The following describes two proteins that form a bound complex.

Sequence of chain B:
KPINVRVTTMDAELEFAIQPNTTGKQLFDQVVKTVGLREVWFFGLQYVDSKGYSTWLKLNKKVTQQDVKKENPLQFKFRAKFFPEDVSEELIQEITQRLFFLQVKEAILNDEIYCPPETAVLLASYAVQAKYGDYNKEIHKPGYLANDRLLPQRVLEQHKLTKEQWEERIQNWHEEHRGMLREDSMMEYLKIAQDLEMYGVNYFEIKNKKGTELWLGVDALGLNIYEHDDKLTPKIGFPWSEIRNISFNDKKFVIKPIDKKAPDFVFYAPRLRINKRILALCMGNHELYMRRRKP

Sequence of chain A:
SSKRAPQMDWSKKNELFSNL

Contacts between the two chains:
Residue E201 in chain B contacts residue K11 in chain A (closest heavy-atom distance 3.6 Å).
Residue G241 in chain B contacts residue K21 in chain A (closest heavy-atom distance 2.9 Å).
Residue F269 in chain B contacts residue K21 in chain A (closest heavy-atom distance 4.6 Å).
Residue V270 in chain B interacts with residue F25 in chain A (closest heavy-atom distance 3.4 Å).
Residue V270 in chain B contacts residue N22 in chain A (closest heavy-atom distance 4.5 Å).
Residue F242 in chain B interacts with residue K21 in chain A (closest heavy-atom distance 3.5 Å).
Residue I229 in chain B is in contact with residue L28 in chain A (closest heavy-atom distance 3.8 Å).
Residue I259 in chain B interacts with residue W18 in chain A (closest heavy-atom distance 3.4 Å).
Residue D268 in chain B interacts with residue N22 in chain A (closest heavy-atom distance 3.3 Å).
Residue I229 in chain B interacts with residue F25 in chain A (closest heavy-atom distance 4.0 Å).
Residue K239 in chain B contacts residue M16 in chain A (closest heavy-atom distance 4.2 Å).
Residue P267 in chain B contacts residue N22 in chain A (closest heavy-atom distance 3.5 Å).
Residue G241 in chain B contacts residue P14 in chain A (closest heavy-atom distance 4.9 Å).
Residue L236 in chain B is in contact with residue K11 in chain A (closest heavy-atom distance 4.7 Å).
Residue F269 in chain B contacts residue N22 in chain A (closest heavy-atom distance 3.1 Å).
Residue N212 in chain B contacts residue N27 in chain A (closest heavy-atom distance 4.2 Å).
Residue D268 in chain B contacts residue W18 in chain A (closest heavy-atom distance 4.7 Å).
Residue P238 in chain B is in contact with residue R12 in chain A (closest heavy-atom distance 4.3 Å).
Residue K214 in chain B interacts with residue S26 in chain A (closest heavy-atom distance 3.1 Å).
Residue I247 in chain B contacts residue W18 in chain A (closest heavy-atom distance 4.3 Å).
Residue I210 in chain B contacts residue F25 in chain A (closest heavy-atom distance 4.8 Å).
Residue P261 in chain B is in contact with residue W18 in chain A (closest heavy-atom distance 3.6 Å).
Residue F269 in chain B interacts with residue W18 in chain A (closest heavy-atom distance 3.7 Å).
Residue E231 in chain B contacts residue L28 in chain A (closest heavy-atom distance 3.5 Å).
Residue F269 in chain B contacts residue F25 in chain A (closest heavy-atom distance 3.4 Å).
Residue P238 in chain B is in contact with residue A13 in chain A (closest heavy-atom distance 3.8 Å).
Residue N228 in chain B interacts with residue A13 in chain A (closest heavy-atom distance 3.9 Å).
Residue K214 in chain B contacts residue L28 in chain A (closest heavy-atom distance 3.7 Å).
Residue E246 in chain B contacts residue W18 in chain A (closest heavy-atom distance 3.2 Å).
Residue T216 in chain B interacts with residue L28 in chain A (closest heavy-atom distance 3.9 Å).
Residue K214 in chain B is in contact with residue N27 in chain A (closest heavy-atom distance 3.5 Å).
Residue A266 in chain B is in contact with residue W18 in chain A (closest heavy-atom distance 4.0 Å).
Residue F242 in chain B contacts residue W18 in chain A (closest heavy-atom distance 3.7 Å).
Residue G241 in chain B contacts residue A13 in chain A (closest heavy-atom distance 3.3 Å).
Residue K211 in chain B interacts with residue F25 in chain A (closest heavy-atom distance 3.7 Å).
Residue I240 in chain B is in contact with residue K21 in chain A (closest heavy-atom distance 3.8 Å).
Residue N212 in chain B is in contact with residue S26 in chain A (closest heavy-atom distance 3.8 Å).
Residue I240 in chain B interacts with residue A13 in chain A (closest heavy-atom distance 3.6 Å).
Residue K239 in chain B contacts residue L24 in chain A (closest heavy-atom distance 4.5 Å).
Residue P238 in chain B contacts residue K11 in chain A (closest heavy-atom distance 3.6 Å).
Residue K239 in chain B interacts with residue P14 in chain A (closest heavy-atom distance 3.4 Å).
Residue I240 in chain B contacts residue L24 in chain A (closest heavy-atom distance 3.9 Å).
Residue L218 in chain B contacts residue F25 in chain A (closest heavy-atom distance 4.4 Å).
Residue K239 in chain B contacts residue L28 in chain A (closest heavy-atom distance 4.1 Å).
Residue L218 in chain B interacts with residue L28 in chain A (closest heavy-atom distance 4.3 Å).
Residue E246 in chain B is in contact with residue K21 in chain A (closest heavy-atom distance 3.9 Å).
Residue P267 in chain B is in contact with residue S19 in chain A (closest heavy-atom distance 3.5 Å).
Residue N212 in chain B is in contact with residue L28 in chain A (closest heavy-atom distance 4.0 Å).
Residue K260 in chain B is in contact with residue W18 in chain A (closest heavy-atom distance 4.2 Å).
Residue I240 in chain B interacts with residue M16 in chain A (closest heavy-atom distance 4.6 Å).
Residue P267 in chain B is in contact with residue W18 in chain A (closest heavy-atom distance 3.3 Å).
Residue P238 in chain B interacts with residue P14 in chain A (closest heavy-atom distance 3.7 Å).
Residue N212 in chain B is in contact with residue F25 in chain A (closest heavy-atom distance 3.0 Å).
Residue K213 in chain B contacts residue S26 in chain A (closest heavy-atom distance 3.6 Å).
Residue I240 in chain B interacts with residue F25 in chain A (closest heavy-atom distance 3.5 Å).
Residue K239 in chain B interacts with residue A13 in chain A (closest heavy-atom distance 4.5 Å).
Residue K213 in chain B contacts residue F25 in chain A (closest heavy-atom distance 4.9 Å).
Residue I240 in chain B interacts with residue L28 in chain A (closest heavy-atom distance 3.9 Å).
Residue P243 in chain B interacts with residue K21 in chain A (closest heavy-atom distance 4.9 Å).
Residue F271 in chain B is in contact with residue F25 in chain A (closest heavy-atom distance 3.6 Å).